The following describes two proteins that form a bound complex.

Residue-level contacts at the interface:
Residue F212 in protein 1 interacts with residue I147 in protein 2 (closest heavy-atom distance 3.6 Å).
Residue P216 in protein 1 contacts residue S123 in protein 2 (closest heavy-atom distance 4.2 Å).
Residue A167 in protein 1 contacts residue S117 in protein 2 (closest heavy-atom distance 3.3 Å).
Residue L89 in protein 1 interacts with residue T149 in protein 2 (closest heavy-atom distance 3.6 Å).
Residue L168 in protein 1 is in contact with residue D115 in protein 2 (closest heavy-atom distance 4.1 Å).
Residue S68 in protein 1 interacts with residue S117 in protein 2 (closest heavy-atom distance 3.5 Å).
Residue L161 in protein 1 is in contact with residue T149 in protein 2 (closest heavy-atom distance 3.9 Å).
Residue E9 in protein 1 contacts residue I136 in protein 2 (closest heavy-atom distance 4.1 Å).
Residue A215 in protein 1 is in contact with residue S120 in protein 2 (closest heavy-atom distance 3.9 Å).
Residue D176 in protein 1 is in contact with residue T149 in protein 2 (closest heavy-atom distance 2.6 Å).
Residue Y160 in protein 1 contacts residue R150 in protein 2 (closest heavy-atom distance 3.2 Å).
Residue L168 in protein 1 is in contact with residue Y160 in protein 2 (closest heavy-atom distance 3.9 Å).
Residue I8 in protein 1 contacts residue L131 in protein 2 (closest heavy-atom distance 4.0 Å).
Residue L171 in protein 1 is in contact with residue P158 in protein 2 (closest heavy-atom distance 3.8 Å).
Residue F212 in protein 1 is in contact with residue P113 in protein 2 (closest heavy-atom distance 4.0 Å).
Residue Y162 in protein 1 contacts residue T149 in protein 2 (closest heavy-atom distance 2.9 Å).
Residue D169 in protein 1 contacts residue P161 in protein 2 (closest heavy-atom distance 3.8 Å).
Residue R214 in protein 1 interacts with residue P113 in protein 2 (closest heavy-atom distance 3.5 Å).
Residue N218 in protein 1 interacts with residue S120 in protein 2 (closest heavy-atom distance 3.8 Å).
Residue F212 in protein 1 is in contact with residue W163 in protein 2 (closest heavy-atom distance 3.4 Å).
Residue E9 in protein 1 is in contact with residue N137 in protein 2 (closest heavy-atom distance 3.5 Å).
Residue P213 in protein 1 is in contact with residue V126 in protein 2 (closest heavy-atom distance 3.4 Å).
Residue L89 in protein 1 interacts with residue I147 in protein 2 (closest heavy-atom distance 4.0 Å).
Residue Q88 in protein 1 contacts residue P113 in protein 2 (closest heavy-atom distance 2.9 Å).
Residue R214 in protein 1 interacts with residue Q116 in protein 2 (closest heavy-atom distance 3.3 Å).
Residue T7 in protein 1 contacts residue I136 in protein 2 (closest heavy-atom distance 3.7 Å).
Residue A215 in protein 1 is in contact with residue Y127 in protein 2 (closest heavy-atom distance 3.1 Å).
Residue A167 in protein 1 interacts with residue D115 in protein 2 (closest heavy-atom distance 4.1 Å).
Residue L217 in protein 1 interacts with residue Y118 in protein 2 (closest heavy-atom distance 3.8 Å).
Residue D169 in protein 1 is in contact with residue Y160 in protein 2 (closest heavy-atom distance 3.6 Å).
Residue P213 in protein 1 interacts with residue Y127 in protein 2 (closest heavy-atom distance 4.1 Å).
Residue T175 in protein 1 interacts with residue R150 in protein 2 (closest heavy-atom distance 4.2 Å).
Residue E9 in protein 1 contacts residue N133 in protein 2 (closest heavy-atom distance 3.3 Å).
Residue G172 in protein 1 contacts residue Y160 in protein 2 (closest heavy-atom distance 4.0 Å).
Residue S68 in protein 1 interacts with residue Y118 in protein 2 (closest heavy-atom distance 3.8 Å).
Residue R214 in protein 1 interacts with residue S117 in protein 2 (closest heavy-atom distance 3.6 Å).
Residue N218 in protein 1 is in contact with residue Y118 in protein 2 (closest heavy-atom distance 2.9 Å).
Residue Q88 in protein 1 is in contact with residue I147 in protein 2 (closest heavy-atom distance 4.2 Å).
Residue D176 in protein 1 contacts residue R150 in protein 2 (closest heavy-atom distance 2.5 Å).
Residue A215 in protein 1 is in contact with residue G119 in protein 2 (closest heavy-atom distance 3.5 Å).
Residue R214 in protein 1 interacts with residue Y127 in protein 2 (closest heavy-atom distance 3.0 Å).
Residue R214 in protein 1 contacts residue V126 in protein 2 (closest heavy-atom distance 3.3 Å).
Residue L89 in protein 1 is in contact with residue Y148 in protein 2 (closest heavy-atom distance 3.0 Å).
Residue A163 in protein 1 contacts residue T149 in protein 2 (closest heavy-atom distance 3.1 Å).
Residue T175 in protein 1 interacts with residue Q159 in protein 2 (closest heavy-atom distance 3.2 Å).
Residue L171 in protein 1 contacts residue Q159 in protein 2 (closest heavy-atom distance 2.8 Å).
Residue A215 in protein 1 interacts with residue V126 in protein 2 (closest heavy-atom distance 4.2 Å).
Residue P216 in protein 1 contacts residue S120 in protein 2 (closest heavy-atom distance 3.0 Å).
Residue A215 in protein 1 interacts with residue S123 in protein 2 (closest heavy-atom distance 3.5 Å).
Residue G172 in protein 1 contacts residue Q159 in protein 2 (closest heavy-atom distance 3.8 Å).
Residue F212 in protein 1 is in contact with residue P128 in protein 2 (closest heavy-atom distance 3.1 Å).
Residue S165 in protein 1 is in contact with residue T149 in protein 2 (closest heavy-atom distance 4.2 Å).
Residue D176 in protein 1 is in contact with residue Q159 in protein 2 (closest heavy-atom distance 4.1 Å).
Residue R214 in protein 1 is in contact with residue D115 in protein 2 (closest heavy-atom distance 2.9 Å).
Residue P216 in protein 1 is in contact with residue G119 in protein 2 (closest heavy-atom distance 3.6 Å).
Residue R214 in protein 1 interacts with residue V112 in protein 2 (closest heavy-atom distance 3.3 Å).
Residue Y162 in protein 1 is in contact with residue Y148 in protein 2 (closest heavy-atom distance 3.7 Å).
Residue E9 in protein 1 is in contact with residue L131 in protein 2 (closest heavy-atom distance 3.5 Å).
Residue L161 in protein 1 interacts with residue R150 in protein 2 (closest heavy-atom distance 3.7 Å).
Residue A221 in protein 1 interacts with residue Y118 in protein 2 (closest heavy-atom distance 3.8 Å).

Sequence of protein 1:
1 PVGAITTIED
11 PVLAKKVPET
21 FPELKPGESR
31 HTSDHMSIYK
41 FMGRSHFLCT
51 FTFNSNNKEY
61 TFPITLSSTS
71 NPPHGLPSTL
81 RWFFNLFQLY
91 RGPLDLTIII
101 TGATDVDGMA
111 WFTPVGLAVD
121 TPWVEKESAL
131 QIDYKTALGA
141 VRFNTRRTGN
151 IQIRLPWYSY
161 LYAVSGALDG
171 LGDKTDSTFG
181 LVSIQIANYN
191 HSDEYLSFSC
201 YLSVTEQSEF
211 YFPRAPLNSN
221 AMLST

Sequence of protein 2:
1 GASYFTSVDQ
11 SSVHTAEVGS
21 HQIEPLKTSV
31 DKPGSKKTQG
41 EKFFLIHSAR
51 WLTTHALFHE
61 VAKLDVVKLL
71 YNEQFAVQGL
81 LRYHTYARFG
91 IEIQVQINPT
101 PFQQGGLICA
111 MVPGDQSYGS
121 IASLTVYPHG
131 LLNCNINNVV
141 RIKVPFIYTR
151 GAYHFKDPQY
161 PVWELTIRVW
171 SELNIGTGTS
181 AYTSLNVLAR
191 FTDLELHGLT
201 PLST